Sequence of chain B:
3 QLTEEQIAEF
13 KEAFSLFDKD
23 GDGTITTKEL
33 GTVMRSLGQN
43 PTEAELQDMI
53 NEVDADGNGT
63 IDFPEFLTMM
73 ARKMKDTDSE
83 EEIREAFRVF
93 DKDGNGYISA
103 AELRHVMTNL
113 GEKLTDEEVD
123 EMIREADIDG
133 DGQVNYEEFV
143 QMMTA

The following describes two proteins that form a bound complex.

Sequence of chain A:
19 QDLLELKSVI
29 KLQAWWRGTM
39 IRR

Residue-level contacts at the interface:
Residue E123 in chain B interacts with residue Q19 in chain A (closest heavy-atom distance 3.2 Å).
Residue M145 in chain B interacts with residue I28 in chain A (closest heavy-atom distance 3.6 Å).
Residue E54 in chain B is in contact with residue T37 in chain A (closest heavy-atom distance 3.5 Å).
Residue L39 in chain B contacts residue L30 in chain A (closest heavy-atom distance 3.9 Å).
Residue E11 in chain B interacts with residue L21 in chain A (closest heavy-atom distance 3.3 Å).
Residue E47 in chain B is in contact with residue M38 in chain A (closest heavy-atom distance 3.4 Å).
Residue Q8 in chain B interacts with residue D20 in chain A (closest heavy-atom distance 3.3 Å).
Residue I63 in chain B is in contact with residue W33 in chain A (closest heavy-atom distance 3.8 Å).
Residue M36 in chain B interacts with residue W34 in chain A (closest heavy-atom distance 3.4 Å).
Residue M76 in chain B contacts residue K29 in chain A (closest heavy-atom distance 3.8 Å).
Residue M145 in chain B contacts residue K25 in chain A (closest heavy-atom distance 3.9 Å).
Residue V55 in chain B interacts with residue W33 in chain A (closest heavy-atom distance 3.7 Å).
Residue P43 in chain B interacts with residue W34 in chain A (closest heavy-atom distance 3.5 Å).
Residue E87 in chain B is in contact with residue Q31 in chain A (closest heavy-atom distance 2.8 Å).
Residue M145 in chain B contacts residue K29 in chain A (closest heavy-atom distance 3.6 Å).
Residue E47 in chain B interacts with residue T37 in chain A (closest heavy-atom distance 3.4 Å).
Residue E47 in chain B contacts residue W34 in chain A (closest heavy-atom distance 2.8 Å).
Residue M144 in chain B interacts with residue K25 in chain A (closest heavy-atom distance 3.4 Å).
Residue Q8 in chain B contacts residue L22 in chain A (closest heavy-atom distance 3.8 Å).
Residue K75 in chain B interacts with residue K29 in chain A (closest heavy-atom distance 2.9 Å).
Residue D80 in chain B contacts residue K29 in chain A (closest heavy-atom distance 3.3 Å).
Residue L32 in chain B is in contact with residue L30 in chain A (closest heavy-atom distance 3.6 Å).
Residue D80 in chain B contacts residue A32 in chain A (closest heavy-atom distance 3.3 Å).
Residue M51 in chain B contacts residue W34 in chain A (closest heavy-atom distance 3.7 Å).
Residue M51 in chain B interacts with residue W33 in chain A (closest heavy-atom distance 3.1 Å).
Residue M51 in chain B is in contact with residue T37 in chain A (closest heavy-atom distance 3.6 Å).
Residue F92 in chain B contacts residue I28 in chain A (closest heavy-atom distance 3.8 Å).
Residue E11 in chain B is in contact with residue L22 in chain A (closest heavy-atom distance 3.0 Å).
Residue E14 in chain B is in contact with residue E23 in chain A (closest heavy-atom distance 3.9 Å).
Residue F141 in chain B contacts residue I28 in chain A (closest heavy-atom distance 3.5 Å).
Residue E84 in chain B interacts with residue R35 in chain A (closest heavy-atom distance 3.9 Å).
Residue M76 in chain B interacts with residue K25 in chain A (closest heavy-atom distance 3.6 Å).
Residue M72 in chain B contacts residue S26 in chain A (closest heavy-atom distance 3.6 Å).
Residue N42 in chain B contacts residue W34 in chain A (closest heavy-atom distance 3.9 Å).
Residue F19 in chain B contacts residue L30 in chain A (closest heavy-atom distance 3.6 Å).
Residue E11 in chain B contacts residue Q19 in chain A (closest heavy-atom distance 3.9 Å).
Residue E87 in chain B contacts residue R35 in chain A (closest heavy-atom distance 2.9 Å).
Residue E47 in chain B is in contact with residue I39 in chain A (closest heavy-atom distance 3.2 Å).
Residue A128 in chain B contacts residue L21 in chain A (closest heavy-atom distance 3.8 Å).
Residue Q41 in chain B contacts residue W34 in chain A (closest heavy-atom distance 3.5 Å).
Residue M71 in chain B contacts residue W33 in chain A (closest heavy-atom distance 3.5 Å).
Residue E84 in chain B interacts with residue Q31 in chain A (closest heavy-atom distance 3.6 Å).
Residue D50 in chain B contacts residue T37 in chain A (closest heavy-atom distance 3.5 Å).
Residue E54 in chain B contacts residue W33 in chain A (closest heavy-atom distance 3.4 Å).
Residue E127 in chain B is in contact with residue Q19 in chain A (closest heavy-atom distance 3.2 Å).
Residue E84 in chain B is in contact with residue A32 in chain A (closest heavy-atom distance 3.4 Å).
Residue V35 in chain B contacts residue L30 in chain A (closest heavy-atom distance 3.6 Å).
Residue E11 in chain B is in contact with residue D20 in chain A (closest heavy-atom distance 3.0 Å).
Residue M144 in chain B is in contact with residue I28 in chain A (closest heavy-atom distance 3.5 Å).
Residue M124 in chain B interacts with residue L21 in chain A (closest heavy-atom distance 3.5 Å).
Residue Q41 in chain B is in contact with residue Q31 in chain A (closest heavy-atom distance 3.5 Å).
Residue F12 in chain B contacts residue L22 in chain A (closest heavy-atom distance 3.6 Å).
Residue E114 in chain B interacts with residue E23 in chain A (closest heavy-atom distance 3.9 Å).
Residue M144 in chain B interacts with residue L21 in chain A (closest heavy-atom distance 3.6 Å).
Residue E127 in chain B is in contact with residue L21 in chain A (closest heavy-atom distance 3.8 Å).
Residue A88 in chain B is in contact with residue I28 in chain A (closest heavy-atom distance 3.7 Å).
Residue A15 in chain B is in contact with residue S26 in chain A (closest heavy-atom distance 3.9 Å).
Residue D78 in chain B is in contact with residue K29 in chain A (closest heavy-atom distance 3.2 Å).
Residue F92 in chain B contacts residue L24 in chain A (closest heavy-atom distance 3.4 Å).
Residue M76 in chain B is in contact with residue S26 in chain A (closest heavy-atom distance 3.8 Å).